Interface contacts:
Residue I498 in the second protein is in contact with residue L4 in the first protein (closest heavy-atom distance 4.4 Å).
Residue K545 in the second protein interacts with residue L8 in the first protein (closest heavy-atom distance 3.4 Å).
Residue F538 in the second protein is in contact with residue L4 in the first protein (closest heavy-atom distance 3.8 Å).
Residue F538 in the second protein is in contact with residue L5 in the first protein (closest heavy-atom distance 3.9 Å).
Residue F549 in the second protein contacts residue L11 in the first protein (closest heavy-atom distance 4.4 Å).
Residue L502 in the second protein is in contact with residue R7 in the first protein (closest heavy-atom distance 4.0 Å).
Residue A518 in the second protein is in contact with residue L11 in the first protein (closest heavy-atom distance 4.7 Å).
Residue L502 in the second protein contacts residue L8 in the first protein (closest heavy-atom distance 4.1 Å).
Residue C505 in the second protein is in contact with residue L11 in the first protein (closest heavy-atom distance 3.6 Å).
Residue I521 in the second protein contacts residue L8 in the first protein (closest heavy-atom distance 4.7 Å).
Residue K499 in the second protein is in contact with residue R7 in the first protein (closest heavy-atom distance 4.2 Å).
Residue T541 in the second protein is in contact with residue L8 in the first protein (closest heavy-atom distance 3.9 Å).
Residue K545 in the second protein interacts with residue R9 in the first protein (closest heavy-atom distance 2.7 Å).
Residue G503 in the second protein interacts with residue R7 in the first protein (closest heavy-atom distance 3.4 Å).
Residue V542 in the second protein contacts residue L8 in the first protein (closest heavy-atom distance 3.8 Å).
Residue K545 in the second protein contacts residue L11 in the first protein (closest heavy-atom distance 2.4 Å).
Residue N537 in the second protein is in contact with residue L5 in the first protein (closest heavy-atom distance 3.8 Å).
Residue F538 in the second protein is in contact with residue L8 in the first protein (closest heavy-atom distance 4.4 Å).
Residue K491 in the second protein interacts with residue V1 in the first protein (closest heavy-atom distance 4.7 Å).
Residue K499 in the second protein contacts residue L4 in the first protein (closest heavy-atom distance 4.2 Å).
Residue I521 in the second protein contacts residue L11 in the first protein (closest heavy-atom distance 4.2 Å).
Residue T541 in the second protein contacts residue L5 in the first protein (closest heavy-atom distance 3.6 Å).
Residue E506 in the second protein is in contact with residue R7 in the first protein (closest heavy-atom distance 2.6 Å).
Residue N537 in the second protein interacts with residue E2 in the first protein (closest heavy-atom distance 4.3 Å).
Residue K545 in the second protein contacts residue A10 in the first protein (closest heavy-atom distance 4.3 Å).
Residue L502 in the second protein contacts residue L11 in the first protein (closest heavy-atom distance 4.1 Å).
Residue L502 in the second protein interacts with residue L4 in the first protein (closest heavy-atom distance 3.7 Å).
Residue T541 in the second protein contacts residue R9 in the first protein (closest heavy-atom distance 3.8 Å).
Residue F538 in the second protein interacts with residue V1 in the first protein (closest heavy-atom distance 4.6 Å).
Residue V495 in the second protein is in contact with residue V1 in the first protein (closest heavy-atom distance 4.3 Å).
Residue V495 in the second protein interacts with residue L4 in the first protein (closest heavy-atom distance 4.4 Å).

Sequence of the second protein:
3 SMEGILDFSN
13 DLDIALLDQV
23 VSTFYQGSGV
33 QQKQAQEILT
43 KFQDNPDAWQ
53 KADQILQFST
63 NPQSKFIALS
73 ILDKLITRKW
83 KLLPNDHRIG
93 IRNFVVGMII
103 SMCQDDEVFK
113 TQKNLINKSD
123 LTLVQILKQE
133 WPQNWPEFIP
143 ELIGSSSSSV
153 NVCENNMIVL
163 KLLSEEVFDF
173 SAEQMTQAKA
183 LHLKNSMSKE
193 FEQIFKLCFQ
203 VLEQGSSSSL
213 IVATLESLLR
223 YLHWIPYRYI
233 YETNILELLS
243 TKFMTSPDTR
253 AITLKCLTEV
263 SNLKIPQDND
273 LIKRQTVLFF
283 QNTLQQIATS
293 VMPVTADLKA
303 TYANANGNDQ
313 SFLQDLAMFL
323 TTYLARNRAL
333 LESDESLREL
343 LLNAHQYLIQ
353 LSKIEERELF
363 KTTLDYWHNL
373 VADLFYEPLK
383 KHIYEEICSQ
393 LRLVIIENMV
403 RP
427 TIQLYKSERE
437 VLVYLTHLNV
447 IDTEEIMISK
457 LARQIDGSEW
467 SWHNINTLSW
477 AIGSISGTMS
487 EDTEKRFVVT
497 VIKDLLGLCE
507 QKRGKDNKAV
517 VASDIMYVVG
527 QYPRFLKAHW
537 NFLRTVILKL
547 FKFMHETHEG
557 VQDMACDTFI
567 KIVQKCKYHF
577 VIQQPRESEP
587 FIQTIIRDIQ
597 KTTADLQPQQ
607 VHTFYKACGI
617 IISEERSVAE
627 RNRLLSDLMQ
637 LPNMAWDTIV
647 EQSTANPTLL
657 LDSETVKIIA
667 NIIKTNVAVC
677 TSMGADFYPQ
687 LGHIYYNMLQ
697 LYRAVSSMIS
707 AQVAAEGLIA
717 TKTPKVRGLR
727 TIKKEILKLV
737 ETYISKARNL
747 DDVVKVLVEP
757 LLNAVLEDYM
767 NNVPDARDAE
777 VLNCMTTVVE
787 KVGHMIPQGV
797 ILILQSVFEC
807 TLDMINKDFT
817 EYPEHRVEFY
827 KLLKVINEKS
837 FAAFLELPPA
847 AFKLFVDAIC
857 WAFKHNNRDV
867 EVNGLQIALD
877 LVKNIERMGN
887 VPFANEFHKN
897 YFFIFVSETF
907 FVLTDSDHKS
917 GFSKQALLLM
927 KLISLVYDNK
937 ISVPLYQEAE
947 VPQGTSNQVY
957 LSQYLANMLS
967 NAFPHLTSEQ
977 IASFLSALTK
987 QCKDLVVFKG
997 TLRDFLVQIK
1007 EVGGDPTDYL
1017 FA

Sequence of the first protein:
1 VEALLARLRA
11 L

The following describes two proteins that form a bound complex.